Residue-level contacts at the interface:
Residue L33 in chain A interacts with residue K45 in chain B (closest heavy-atom distance 2.9 Å).
Residue A34 in chain A interacts with residue K45 in chain B (closest heavy-atom distance 4.2 Å).
Residue G37 in chain A contacts residue K45 in chain B (closest heavy-atom distance 3.4 Å).
Residue L33 in chain A interacts with residue L38 in chain B (closest heavy-atom distance 4.0 Å).
Residue Y40 in chain A interacts with residue A46 in chain B (closest heavy-atom distance 4.2 Å).
Residue L33 in chain A is in contact with residue M42 in chain B (closest heavy-atom distance 4.2 Å).
Residue R44 in chain A contacts residue K45 in chain B (closest heavy-atom distance 4.6 Å).
Residue Y40 in chain A is in contact with residue K45 in chain B (closest heavy-atom distance 3.4 Å).
Residue A36 in chain A contacts residue K45 in chain B (closest heavy-atom distance 4.5 Å).
Residue A29 in chain A interacts with residue L38 in chain B (closest heavy-atom distance 4.9 Å).
Residue A36 in chain A interacts with residue M42 in chain B (closest heavy-atom distance 4.4 Å).

These two protein chains interact to form a complex.

Sequence of chain A:
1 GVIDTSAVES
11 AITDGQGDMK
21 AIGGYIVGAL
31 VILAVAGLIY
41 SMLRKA

Sequence of chain B:
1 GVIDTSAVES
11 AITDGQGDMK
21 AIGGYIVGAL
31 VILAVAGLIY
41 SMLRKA